Sequence of the second protein:
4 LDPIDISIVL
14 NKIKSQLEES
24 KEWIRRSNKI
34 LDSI

The following describes two proteins that form a bound complex.

Sequence of the first protein:
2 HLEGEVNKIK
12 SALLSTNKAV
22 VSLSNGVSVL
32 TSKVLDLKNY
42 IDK

Interface contacts:
Residue T32 in the first protein is in contact with residue L20 in the second protein (closest heavy-atom distance 4.9 Å).
Residue V28 in the first protein contacts residue L20 in the second protein (closest heavy-atom distance 4.0 Å).
Residue S25 in the first protein contacts residue S23 in the second protein (closest heavy-atom distance 5.0 Å).
Residue S25 in the first protein contacts residue L20 in the second protein (closest heavy-atom distance 4.1 Å).
Residue N18 in the first protein is in contact with residue I27 in the second protein (closest heavy-atom distance 3.7 Å).
Residue V21 in the first protein interacts with residue S23 in the second protein (closest heavy-atom distance 3.9 Å).
Residue N18 in the first protein interacts with residue N31 in the second protein (closest heavy-atom distance 2.9 Å).
Residue V22 in the first protein contacts residue I27 in the second protein (closest heavy-atom distance 3.8 Å).
Residue K11 in the first protein interacts with residue L34 in the second protein (closest heavy-atom distance 3.3 Å).
Residue N18 in the first protein is in contact with residue L34 in the second protein (closest heavy-atom distance 4.1 Å).
Residue T32 in the first protein contacts residue I16 in the second protein (closest heavy-atom distance 3.7 Å).
Residue L36 in the first protein contacts residue V12 in the second protein (closest heavy-atom distance 4.5 Å).
Residue L36 in the first protein is in contact with residue I9 in the second protein (closest heavy-atom distance 4.9 Å).
Residue L15 in the first protein contacts residue N31 in the second protein (closest heavy-atom distance 3.5 Å).
Residue N18 in the first protein contacts residue S30 in the second protein (closest heavy-atom distance 3.0 Å).
Residue L36 in the first protein interacts with residue L13 in the second protein (closest heavy-atom distance 4.4 Å).
Residue L14 in the first protein is in contact with residue S30 in the second protein (closest heavy-atom distance 4.3 Å).
Residue K39 in the first protein is in contact with residue D5 in the second protein (closest heavy-atom distance 4.0 Å).
Residue L15 in the first protein contacts residue L34 in the second protein (closest heavy-atom distance 3.6 Å).
Residue K11 in the first protein interacts with residue I37 in the second protein (closest heavy-atom distance 3.9 Å).
Residue K39 in the first protein interacts with residue D8 in the second protein (closest heavy-atom distance 2.9 Å).
Residue D43 in the first protein interacts with residue D5 in the second protein (closest heavy-atom distance 4.3 Å).
Residue V21 in the first protein contacts residue I27 in the second protein (closest heavy-atom distance 3.8 Å).
Residue S29 in the first protein is in contact with residue L20 in the second protein (closest heavy-atom distance 4.0 Å).
Residue L14 in the first protein contacts residue L34 in the second protein (closest heavy-atom distance 3.9 Å).